Residue-level contacts at the interface:
Residue D77 in protein 2 interacts with residue S8 in protein 1 (closest heavy-atom distance 3.6 Å).
Residue W147 in protein 2 interacts with residue S8 in protein 1 (closest heavy-atom distance 2.7 Å).
Residue W167 in protein 2 is in contact with residue A1 in protein 1 (closest heavy-atom distance 3.5 Å).
Residue I66 in protein 2 contacts residue S4 in protein 1 (closest heavy-atom distance 3.7 Å).
Residue Y9 in protein 2 interacts with residue Q2 in protein 1 (closest heavy-atom distance 2.7 Å).
Residue L5 in protein 2 is in contact with residue A1 in protein 1 (closest heavy-atom distance 4.5 Å).
Residue Q63 in protein 2 contacts residue Q2 in protein 1 (closest heavy-atom distance 3.0 Å).
Residue Y99 in protein 2 is in contact with residue Q2 in protein 1 (closest heavy-atom distance 3.3 Å).
Residue Y123 in protein 2 contacts residue R9 in protein 1 (closest heavy-atom distance 4.5 Å).
Residue I73 in protein 2 interacts with residue S8 in protein 1 (closest heavy-atom distance 4.5 Å).
Residue I73 in protein 2 is in contact with residue S6 in protein 1 (closest heavy-atom distance 3.7 Å).
Residue Y9 in protein 2 is in contact with residue F3 in protein 1 (closest heavy-atom distance 4.7 Å).
Residue I73 in protein 2 interacts with residue A7 in protein 1 (closest heavy-atom distance 4.1 Å).
Residue Y152 in protein 2 contacts residue F3 in protein 1 (closest heavy-atom distance 3.6 Å).
Residue Y171 in protein 2 interacts with residue A1 in protein 1 (closest heavy-atom distance 2.5 Å).
Residue W70 in protein 2 is in contact with residue S6 in protein 1 (closest heavy-atom distance 2.9 Å).
Residue L156 in protein 2 interacts with residue F3 in protein 1 (closest heavy-atom distance 3.9 Å).
Residue W70 in protein 2 is in contact with residue S4 in protein 1 (closest heavy-atom distance 4.7 Å).
Residue W70 in protein 2 interacts with residue A7 in protein 1 (closest heavy-atom distance 4.6 Å).
Residue D77 in protein 2 contacts residue R9 in protein 1 (closest heavy-atom distance 2.6 Å).
Residue A24 in protein 2 is in contact with residue Q2 in protein 1 (closest heavy-atom distance 4.6 Å).
Residue R155 in protein 2 is in contact with residue F3 in protein 1 (closest heavy-atom distance 3.5 Å).
Residue A67 in protein 2 contacts residue Q2 in protein 1 (closest heavy-atom distance 3.9 Å).
Residue Y7 in protein 2 interacts with residue A1 in protein 1 (closest heavy-atom distance 2.7 Å).
Residue R155 in protein 2 contacts residue S6 in protein 1 (closest heavy-atom distance 3.4 Å).
Residue R114 in protein 2 interacts with residue R9 in protein 1 (closest heavy-atom distance 3.5 Å).
Residue Y152 in protein 2 contacts residue A7 in protein 1 (closest heavy-atom distance 3.5 Å).
Residue Q96 in protein 2 contacts residue R9 in protein 1 (closest heavy-atom distance 4.5 Å).
Residue Y152 in protein 2 is in contact with residue A5 in protein 1 (closest heavy-atom distance 3.3 Å).
Residue Y159 in protein 2 is in contact with residue Q2 in protein 1 (closest heavy-atom distance 3.4 Å).
Residue Y99 in protein 2 interacts with residue F3 in protein 1 (closest heavy-atom distance 3.0 Å).
Residue W147 in protein 2 contacts residue R9 in protein 1 (closest heavy-atom distance 3.9 Å).
Residue D77 in protein 2 interacts with residue A7 in protein 1 (closest heavy-atom distance 4.8 Å).
Residue Y159 in protein 2 contacts residue A1 in protein 1 (closest heavy-atom distance 2.7 Å).
Residue K146 in protein 2 contacts residue R9 in protein 1 (closest heavy-atom distance 3.6 Å).
Residue D116 in protein 2 is in contact with residue R9 in protein 1 (closest heavy-atom distance 2.7 Å).
Residue T143 in protein 2 contacts residue S8 in protein 1 (closest heavy-atom distance 4.8 Å).
Residue T80 in protein 2 is in contact with residue R9 in protein 1 (closest heavy-atom distance 3.1 Å).
Residue E69 in protein 2 is in contact with residue S4 in protein 1 (closest heavy-atom distance 4.6 Å).
Residue I95 in protein 2 contacts residue R9 in protein 1 (closest heavy-atom distance 3.3 Å).
Residue T163 in protein 2 contacts residue A1 in protein 1 (closest heavy-atom distance 4.4 Å).
Residue W147 in protein 2 interacts with residue A7 in protein 1 (closest heavy-atom distance 4.2 Å).
Residue E97 in protein 2 interacts with residue R9 in protein 1 (closest heavy-atom distance 3.6 Å).
Residue I66 in protein 2 interacts with residue F3 in protein 1 (closest heavy-atom distance 3.5 Å).
Residue W70 in protein 2 is in contact with residue F3 in protein 1 (closest heavy-atom distance 2.8 Å).
Residue T163 in protein 2 is in contact with residue Q2 in protein 1 (closest heavy-atom distance 4.8 Å).
Residue Y152 in protein 2 is in contact with residue S6 in protein 1 (closest heavy-atom distance 3.5 Å).
Residue R155 in protein 2 is in contact with residue A5 in protein 1 (closest heavy-atom distance 2.7 Å).
Residue Y59 in protein 2 is in contact with residue A1 in protein 1 (closest heavy-atom distance 4.0 Å).
Residue Y84 in protein 2 is in contact with residue R9 in protein 1 (closest heavy-atom distance 2.6 Å).
Residue Y74 in protein 2 contacts residue R9 in protein 1 (closest heavy-atom distance 3.2 Å).
Residue L81 in protein 2 interacts with residue R9 in protein 1 (closest heavy-atom distance 4.1 Å).
Residue Y159 in protein 2 interacts with residue F3 in protein 1 (closest heavy-atom distance 3.4 Å).
Residue W70 in protein 2 interacts with residue Q2 in protein 1 (closest heavy-atom distance 3.9 Å).
Residue M45 in protein 2 contacts residue Q2 in protein 1 (closest heavy-atom distance 3.2 Å).
Residue T143 in protein 2 interacts with residue R9 in protein 1 (closest heavy-atom distance 2.5 Å).
Residue Q63 in protein 2 is in contact with residue A1 in protein 1 (closest heavy-atom distance 3.8 Å).
Residue R155 in protein 2 contacts residue A7 in protein 1 (closest heavy-atom distance 4.3 Å).
Residue I66 in protein 2 contacts residue Q2 in protein 1 (closest heavy-atom distance 3.8 Å).
Residue Y7 in protein 2 interacts with residue Q2 in protein 1 (closest heavy-atom distance 3.3 Å).

The following describes two proteins that form a bound complex.

Sequence of protein 1:
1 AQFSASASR

Sequence of protein 2:
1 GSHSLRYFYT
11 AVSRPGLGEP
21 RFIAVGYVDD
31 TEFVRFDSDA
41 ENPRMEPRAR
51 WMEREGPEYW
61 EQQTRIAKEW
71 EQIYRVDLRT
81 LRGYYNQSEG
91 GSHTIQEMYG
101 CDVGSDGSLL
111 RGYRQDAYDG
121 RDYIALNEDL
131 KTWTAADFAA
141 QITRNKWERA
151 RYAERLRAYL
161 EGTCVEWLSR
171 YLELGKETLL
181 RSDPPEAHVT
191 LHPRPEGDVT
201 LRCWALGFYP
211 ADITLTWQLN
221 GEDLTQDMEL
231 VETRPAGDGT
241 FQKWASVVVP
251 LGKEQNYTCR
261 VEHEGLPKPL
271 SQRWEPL